Sequence of the first protein:
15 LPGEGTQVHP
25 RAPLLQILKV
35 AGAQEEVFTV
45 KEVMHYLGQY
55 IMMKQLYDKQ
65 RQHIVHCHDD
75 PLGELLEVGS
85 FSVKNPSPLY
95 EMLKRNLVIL

This data describes a binding interaction between two proteins.

Residue-level contacts at the interface:
Residue I55 in the first protein interacts with residue F6 in the second protein (closest heavy-atom distance 3.3 Å).
Residue K88 in the first protein contacts residue Q4 in the second protein (closest heavy-atom distance 4.9 Å).
Residue H49 in the first protein contacts residue W10 in the second protein (closest heavy-atom distance 4.7 Å).
Residue G52 in the first protein contacts residue W10 in the second protein (closest heavy-atom distance 3.4 Å).
Residue K88 in the first protein interacts with residue L9 in the second protein (closest heavy-atom distance 3.9 Å).
Residue Q66 in the first protein contacts residue Q4 in the second protein (closest heavy-atom distance 3.6 Å).
Residue Y61 in the first protein is in contact with residue F6 in the second protein (closest heavy-atom distance 3.6 Å).
Residue Y94 in the first protein is in contact with residue L13 in the second protein (closest heavy-atom distance 3.4 Å).
Residue H67 in the first protein interacts with residue L9 in the second protein (closest heavy-atom distance 3.5 Å).
Residue L51 in the first protein is in contact with residue W10 in the second protein (closest heavy-atom distance 3.9 Å).
Residue M56 in the first protein is in contact with residue F6 in the second protein (closest heavy-atom distance 3.9 Å).
Residue K45 in the first protein is in contact with residue N16 in the second protein (closest heavy-atom distance 4.7 Å).
Residue L93 in the first protein interacts with residue L13 in the second protein (closest heavy-atom distance 4.8 Å).
Residue Q66 in the first protein is in contact with residue F6 in the second protein (closest heavy-atom distance 2.9 Å).
Residue P90 in the first protein is in contact with residue L13 in the second protein (closest heavy-atom distance 3.8 Å).
Residue V69 in the first protein is in contact with residue F6 in the second protein (closest heavy-atom distance 3.8 Å).
Residue K45 in the first protein contacts residue Q15 in the second protein (closest heavy-atom distance 3.0 Å).
Residue V87 in the first protein interacts with residue L13 in the second protein (closest heavy-atom distance 3.9 Å).
Residue Q66 in the first protein interacts with residue L9 in the second protein (closest heavy-atom distance 3.7 Å).
Residue M48 in the first protein contacts residue L13 in the second protein (closest heavy-atom distance 3.7 Å).
Residue M48 in the first protein is in contact with residue W10 in the second protein (closest heavy-atom distance 2.8 Å).
Residue V87 in the first protein contacts residue L9 in the second protein (closest heavy-atom distance 3.6 Å).
Residue V87 in the first protein is in contact with residue F6 in the second protein (closest heavy-atom distance 3.9 Å).
Residue Q66 in the first protein interacts with residue T5 in the second protein (closest heavy-atom distance 3.3 Å).
Residue I55 in the first protein interacts with residue W10 in the second protein (closest heavy-atom distance 3.7 Å).
Residue L93 in the first protein contacts residue W10 in the second protein (closest heavy-atom distance 3.7 Å).
Residue F85 in the first protein interacts with residue W10 in the second protein (closest heavy-atom distance 4.0 Å).
Residue G52 in the first protein interacts with residue F6 in the second protein (closest heavy-atom distance 3.5 Å).
Residue V87 in the first protein contacts residue W10 in the second protein (closest heavy-atom distance 3.8 Å).

Sequence of the second protein:
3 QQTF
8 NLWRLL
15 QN